Sequence of chain A:
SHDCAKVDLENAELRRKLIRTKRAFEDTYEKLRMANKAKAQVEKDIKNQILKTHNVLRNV

These two protein chains interact to form a complex.

Contacts between the two chains:
Residue H4 in chain B contacts residue H4 in chain A (closest heavy-atom distance 3.4 Å).
Residue A26 in chain B contacts residue F27 in chain A (closest heavy-atom distance 3.8 Å).
Residue T23 in chain B contacts residue T23 in chain A (closest heavy-atom distance 3.7 Å).
Residue R17 in chain B is in contact with residue E12 in chain A (closest heavy-atom distance 2.9 Å).
Residue L34 in chain B interacts with residue A37 in chain A (closest heavy-atom distance 4.7 Å).
Residue L20 in chain B contacts residue T23 in chain A (closest heavy-atom distance 3.7 Å).
Residue C6 in chain B contacts residue C6 in chain A (closest heavy-atom distance 3.8 Å).
Residue E12 in chain B is in contact with residue N13 in chain A (closest heavy-atom distance 4.0 Å).
Residue K24 in chain B contacts residue T23 in chain A (closest heavy-atom distance 3.7 Å).
Residue A37 in chain B is in contact with residue L34 in chain A (closest heavy-atom distance 4.3 Å).
Residue R17 in chain B contacts residue L16 in chain A (closest heavy-atom distance 3.8 Å).
Residue V9 in chain B interacts with residue V9 in chain A (closest heavy-atom distance 3.7 Å).
Residue L20 in chain B contacts residue L20 in chain A (closest heavy-atom distance 3.8 Å).
Residue T23 in chain B is in contact with residue L20 in chain A (closest heavy-atom distance 3.6 Å).
Residue D10 in chain B interacts with residue V9 in chain A (closest heavy-atom distance 4.2 Å).
Residue L16 in chain B interacts with residue N13 in chain A (closest heavy-atom distance 3.4 Å).
Residue H4 in chain B interacts with residue V9 in chain A (closest heavy-atom distance 3.5 Å).
Residue V9 in chain B interacts with residue H4 in chain A (closest heavy-atom distance 3.8 Å).
Residue H4 in chain B is in contact with residue D10 in chain A (closest heavy-atom distance 2.7 Å).
Residue T23 in chain B is in contact with residue F27 in chain A (closest heavy-atom distance 4.6 Å).
Residue L34 in chain B interacts with residue L34 in chain A (closest heavy-atom distance 4.0 Å).
Residue L16 in chain B interacts with residue L20 in chain A (closest heavy-atom distance 3.9 Å).
Residue F27 in chain B is in contact with residue T23 in chain A (closest heavy-atom distance 4.3 Å).
Residue Y31 in chain B contacts residue T30 in chain A (closest heavy-atom distance 3.6 Å).
Residue V9 in chain B is in contact with residue N13 in chain A (closest heavy-atom distance 4.7 Å).
Residue L20 in chain B is in contact with residue L16 in chain A (closest heavy-atom distance 4.0 Å).
Residue T30 in chain B contacts residue T30 in chain A (closest heavy-atom distance 3.7 Å).
Residue C6 in chain B is in contact with residue H4 in chain A (closest heavy-atom distance 3.4 Å).
Residue L20 in chain B contacts residue K19 in chain A (closest heavy-atom distance 3.8 Å).
Residue T30 in chain B is in contact with residue F27 in chain A (closest heavy-atom distance 3.4 Å).
Residue N13 in chain B interacts with residue V9 in chain A (closest heavy-atom distance 3.1 Å).
Residue E12 in chain B contacts residue R17 in chain A (closest heavy-atom distance 4.1 Å).
Residue N13 in chain B contacts residue E12 in chain A (closest heavy-atom distance 4.0 Å).
Residue L16 in chain B is in contact with residue R17 in chain A (closest heavy-atom distance 3.8 Å).
Residue K33 in chain B interacts with residue L34 in chain A (closest heavy-atom distance 3.9 Å).
Residue N13 in chain B interacts with residue L16 in chain A (closest heavy-atom distance 3.8 Å).
Residue L34 in chain B contacts residue K33 in chain A (closest heavy-atom distance 4.1 Å).
Residue F27 in chain B is in contact with residue T30 in chain A (closest heavy-atom distance 3.3 Å).
Residue V9 in chain B interacts with residue D10 in chain A (closest heavy-atom distance 4.3 Å).
Residue F27 in chain B interacts with residue A26 in chain A (closest heavy-atom distance 3.6 Å).
Residue S3 in chain B interacts with residue D10 in chain A (closest heavy-atom distance 4.3 Å).
Residue L34 in chain B interacts with residue T30 in chain A (closest heavy-atom distance 4.0 Å).
Residue D10 in chain B is in contact with residue H4 in chain A (closest heavy-atom distance 2.7 Å).
Residue T30 in chain B interacts with residue Y31 in chain A (closest heavy-atom distance 3.7 Å).
Residue T30 in chain B contacts residue L34 in chain A (closest heavy-atom distance 4.0 Å).
Residue T23 in chain B contacts residue K24 in chain A (closest heavy-atom distance 3.8 Å).
Residue K24 in chain B interacts with residue K19 in chain A (closest heavy-atom distance 4.8 Å).
Residue H4 in chain B contacts residue C6 in chain A (closest heavy-atom distance 3.3 Å).
Residue K19 in chain B contacts residue L20 in chain A (closest heavy-atom distance 3.7 Å).
Residue G2 in chain B contacts residue C6 in chain A (closest heavy-atom distance 4.6 Å).
Residue F27 in chain B is in contact with residue F27 in chain A (closest heavy-atom distance 3.7 Å).
Residue L16 in chain B is in contact with residue L16 in chain A (closest heavy-atom distance 4.0 Å).
Residue N13 in chain B interacts with residue N13 in chain A (closest heavy-atom distance 2.8 Å).

Sequence of chain B:
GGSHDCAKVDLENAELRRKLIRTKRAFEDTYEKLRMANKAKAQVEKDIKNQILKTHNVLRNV